Sequence of the second protein:
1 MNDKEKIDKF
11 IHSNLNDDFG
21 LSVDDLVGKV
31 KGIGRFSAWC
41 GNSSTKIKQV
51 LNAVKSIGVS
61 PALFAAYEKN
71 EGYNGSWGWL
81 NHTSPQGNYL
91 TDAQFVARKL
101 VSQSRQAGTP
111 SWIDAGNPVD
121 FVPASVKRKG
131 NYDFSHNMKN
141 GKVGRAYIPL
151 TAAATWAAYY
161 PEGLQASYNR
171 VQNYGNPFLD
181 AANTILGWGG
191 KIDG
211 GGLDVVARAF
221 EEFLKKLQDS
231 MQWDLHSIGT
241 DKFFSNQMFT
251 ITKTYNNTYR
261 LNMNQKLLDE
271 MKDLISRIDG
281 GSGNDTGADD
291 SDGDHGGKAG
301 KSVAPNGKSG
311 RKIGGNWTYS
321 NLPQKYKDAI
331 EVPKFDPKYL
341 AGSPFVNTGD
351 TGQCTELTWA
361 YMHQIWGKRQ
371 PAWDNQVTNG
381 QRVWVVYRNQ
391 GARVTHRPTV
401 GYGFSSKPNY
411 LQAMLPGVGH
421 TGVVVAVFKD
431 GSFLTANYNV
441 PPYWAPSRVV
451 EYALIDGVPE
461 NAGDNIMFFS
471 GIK

Interface contacts:
Residue E222 in the second protein is in contact with residue G71 in the first protein (closest heavy-atom distance 2.9 Å).
Residue W444 in the second protein interacts with residue N84 in the first protein (closest heavy-atom distance 2.6 Å).
Residue G349 in the second protein contacts residue I43 in the first protein (closest heavy-atom distance 4.5 Å).
Residue M414 in the second protein interacts with residue F81 in the first protein (closest heavy-atom distance 3.9 Å).
Residue G211 in the second protein is in contact with residue F90 in the first protein (closest heavy-atom distance 3.7 Å).
Residue M414 in the second protein interacts with residue G80 in the first protein (closest heavy-atom distance 2.6 Å).
Residue V215 in the second protein is in contact with residue Q74 in the first protein (closest heavy-atom distance 4.3 Å).
Residue I278 in the second protein is in contact with residue Q76 in the first protein (closest heavy-atom distance 3.0 Å).
Residue G212 in the second protein contacts residue Y78 in the first protein (closest heavy-atom distance 4.5 Å).
Residue L213 in the second protein interacts with residue W75 in the first protein (closest heavy-atom distance 4.9 Å).
Residue V215 in the second protein is in contact with residue W75 in the first protein (closest heavy-atom distance 3.3 Å).
Residue W444 in the second protein contacts residue N33 in the first protein (closest heavy-atom distance 4.5 Å).
Residue V215 in the second protein interacts with residue L63 in the first protein (closest heavy-atom distance 4.9 Å).
Residue G211 in the second protein is in contact with residue H88 in the first protein (closest heavy-atom distance 4.3 Å).
Residue A219 in the second protein is in contact with residue G71 in the first protein (closest heavy-atom distance 4.3 Å).
Residue Q412 in the second protein contacts residue N84 in the first protein (closest heavy-atom distance 4.9 Å).
Residue V216 in the second protein contacts residue W75 in the first protein (closest heavy-atom distance 3.0 Å).
Residue I278 in the second protein interacts with residue A73 in the first protein (closest heavy-atom distance 4.7 Å).
Residue E222 in the second protein interacts with residue D70 in the first protein (closest heavy-atom distance 3.1 Å).
Residue G211 in the second protein contacts residue Y78 in the first protein (closest heavy-atom distance 3.8 Å).
Residue N439 in the second protein contacts residue Q40 in the first protein (closest heavy-atom distance 4.6 Å).
Residue L415 in the second protein contacts residue Y85 in the first protein (closest heavy-atom distance 3.5 Å).
Residue M414 in the second protein is in contact with residue N83 in the first protein (closest heavy-atom distance 3.0 Å).
Residue Q353 in the second protein contacts residue Q40 in the first protein (closest heavy-atom distance 3.6 Å).
Residue P416 in the second protein is in contact with residue G80 in the first protein (closest heavy-atom distance 4.3 Å).
Residue A445 in the second protein contacts residue Q40 in the first protein (closest heavy-atom distance 4.5 Å).
Residue L415 in the second protein interacts with residue G80 in the first protein (closest heavy-atom distance 3.8 Å).
Residue A219 in the second protein contacts residue W75 in the first protein (closest heavy-atom distance 3.4 Å).
Residue R218 in the second protein is in contact with residue L72 in the first protein (closest heavy-atom distance 4.6 Å).
Residue V215 in the second protein contacts residue F90 in the first protein (closest heavy-atom distance 4.4 Å).
Residue L415 in the second protein interacts with residue N84 in the first protein (closest heavy-atom distance 4.2 Å).
Residue I278 in the second protein contacts residue F77 in the first protein (closest heavy-atom distance 4.8 Å).
Residue R218 in the second protein contacts residue Q74 in the first protein (closest heavy-atom distance 4.5 Å).
Residue M414 in the second protein interacts with residue K79 in the first protein (closest heavy-atom distance 5.0 Å).
Residue A219 in the second protein is in contact with residue L72 in the first protein (closest heavy-atom distance 3.4 Å).
Residue W444 in the second protein contacts residue Y85 in the first protein (closest heavy-atom distance 4.3 Å).
Residue G212 in the second protein interacts with residue F90 in the first protein (closest heavy-atom distance 3.6 Å).
Residue I275 in the second protein contacts residue Q76 in the first protein (closest heavy-atom distance 3.6 Å).
Residue M414 in the second protein is in contact with residue N84 in the first protein (closest heavy-atom distance 3.2 Å).
Residue R218 in the second protein contacts residue G71 in the first protein (closest heavy-atom distance 4.4 Å).
Residue P441 in the second protein contacts residue N84 in the first protein (closest heavy-atom distance 4.5 Å).
Residue P416 in the second protein is in contact with residue F77 in the first protein (closest heavy-atom distance 4.1 Å).
Residue W444 in the second protein is in contact with residue V36 in the first protein (closest heavy-atom distance 4.0 Å).
Residue L415 in the second protein is in contact with residue F77 in the first protein (closest heavy-atom distance 4.8 Å).
Residue V418 in the second protein interacts with residue Y45 in the first protein (closest heavy-atom distance 3.3 Å).
Residue L415 in the second protein contacts residue Y45 in the first protein (closest heavy-atom distance 4.7 Å).
Residue P416 in the second protein is in contact with residue Q76 in the first protein (closest heavy-atom distance 3.7 Å).
Residue L274 in the second protein interacts with residue Q76 in the first protein (closest heavy-atom distance 2.7 Å).
Residue P416 in the second protein is in contact with residue Y45 in the first protein (closest heavy-atom distance 3.8 Å).
Residue L415 in the second protein contacts residue F81 in the first protein (closest heavy-atom distance 3.2 Å).
Residue F223 in the second protein is in contact with residue L72 in the first protein (closest heavy-atom distance 3.9 Å).
Residue G212 in the second protein is in contact with residue W75 in the first protein (closest heavy-atom distance 2.9 Å).
Residue E222 in the second protein contacts residue L72 in the first protein (closest heavy-atom distance 3.3 Å).
Residue V215 in the second protein contacts residue G71 in the first protein (closest heavy-atom distance 4.4 Å).
Residue D350 in the second protein interacts with residue I43 in the first protein (closest heavy-atom distance 4.2 Å).

This data describes a binding interaction between two proteins.

Sequence of the first protein:
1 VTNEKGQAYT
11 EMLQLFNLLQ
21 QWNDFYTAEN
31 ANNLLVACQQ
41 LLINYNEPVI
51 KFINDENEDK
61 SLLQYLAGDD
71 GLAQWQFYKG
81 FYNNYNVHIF